Sequence of the second protein:
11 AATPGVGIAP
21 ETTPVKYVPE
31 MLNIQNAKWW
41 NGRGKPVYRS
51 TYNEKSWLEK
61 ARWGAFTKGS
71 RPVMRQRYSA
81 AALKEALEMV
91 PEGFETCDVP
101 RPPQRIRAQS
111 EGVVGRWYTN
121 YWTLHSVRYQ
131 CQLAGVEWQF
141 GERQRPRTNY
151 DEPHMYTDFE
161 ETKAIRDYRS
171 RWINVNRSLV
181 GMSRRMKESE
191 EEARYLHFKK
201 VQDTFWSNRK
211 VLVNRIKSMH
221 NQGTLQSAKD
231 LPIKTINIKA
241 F

Sequence of the first protein:
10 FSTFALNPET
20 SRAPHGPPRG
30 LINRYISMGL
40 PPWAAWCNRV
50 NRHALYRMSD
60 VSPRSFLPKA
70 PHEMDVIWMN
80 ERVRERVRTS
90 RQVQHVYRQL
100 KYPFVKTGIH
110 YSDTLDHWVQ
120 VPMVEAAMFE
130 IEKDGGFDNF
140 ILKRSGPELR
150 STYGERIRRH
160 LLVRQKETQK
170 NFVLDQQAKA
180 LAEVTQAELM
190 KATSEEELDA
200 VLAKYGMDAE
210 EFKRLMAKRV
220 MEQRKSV

Interface contacts:
Residue M31 in the second protein interacts with residue Q98 in the first protein (closest heavy-atom distance 4.5 Å).
Residue E152 in the second protein is in contact with residue T19 in the first protein (closest heavy-atom distance 4.8 Å).
Residue W57 in the second protein contacts residue Y55 in the first protein (closest heavy-atom distance 3.5 Å).
Residue R147 in the second protein interacts with residue S20 in the first protein (closest heavy-atom distance 4.1 Å).
Residue Y48 in the second protein contacts residue L66 in the first protein (closest heavy-atom distance 4.8 Å).
Residue P24 in the second protein is in contact with residue P67 in the first protein (closest heavy-atom distance 4.2 Å).
Residue Y150 in the second protein is in contact with residue E18 in the first protein (closest heavy-atom distance 4.1 Å).
Residue W63 in the second protein is in contact with residue V60 in the first protein (closest heavy-atom distance 4.3 Å).
Residue K60 in the second protein interacts with residue S61 in the first protein (closest heavy-atom distance 3.8 Å).
Residue A61 in the second protein is in contact with residue R51 in the first protein (closest heavy-atom distance 3.6 Å).
Residue W57 in the second protein is in contact with residue H52 in the first protein (closest heavy-atom distance 3.5 Å).
Residue Y156 in the second protein contacts residue P23 in the first protein (closest heavy-atom distance 4.1 Å).
Residue Y156 in the second protein contacts residue R28 in the first protein (closest heavy-atom distance 4.7 Å).
Residue V25 in the second protein is in contact with residue P67 in the first protein (closest heavy-atom distance 3.5 Å).
Residue M31 in the second protein interacts with residue R97 in the first protein (closest heavy-atom distance 2.9 Å).
Residue T148 in the second protein interacts with residue T19 in the first protein (closest heavy-atom distance 3.4 Å).
Residue Y150 in the second protein contacts residue P17 in the first protein (closest heavy-atom distance 3.5 Å).
Residue M31 in the second protein is in contact with residue L99 in the first protein (closest heavy-atom distance 3.8 Å).
Residue V28 in the second protein interacts with residue F65 in the first protein (closest heavy-atom distance 3.2 Å).
Residue K26 in the second protein interacts with residue Y101 in the first protein (closest heavy-atom distance 4.3 Å).
Residue A61 in the second protein interacts with residue Y55 in the first protein (closest heavy-atom distance 3.7 Å).
Residue R145 in the second protein contacts residue S20 in the first protein (closest heavy-atom distance 2.9 Å).
Residue D151 in the second protein contacts residue R21 in the first protein (closest heavy-atom distance 4.3 Å).
Residue Y150 in the second protein interacts with residue T19 in the first protein (closest heavy-atom distance 4.1 Å).
Residue P146 in the second protein is in contact with residue S20 in the first protein (closest heavy-atom distance 3.0 Å).
Residue E152 in the second protein contacts residue P23 in the first protein (closest heavy-atom distance 3.9 Å).
Residue E152 in the second protein is in contact with residue H24 in the first protein (closest heavy-atom distance 4.0 Å).
Residue V25 in the second protein interacts with residue F65 in the first protein (closest heavy-atom distance 3.8 Å).
Residue Y27 in the second protein is in contact with residue L99 in the first protein (closest heavy-atom distance 3.4 Å).
Residue T22 in the second protein interacts with residue Y101 in the first protein (closest heavy-atom distance 4.6 Å).
Residue V25 in the second protein contacts residue Y101 in the first protein (closest heavy-atom distance 2.5 Å).
Residue T148 in the second protein contacts residue S20 in the first protein (closest heavy-atom distance 3.1 Å).
Residue D151 in the second protein contacts residue S20 in the first protein (closest heavy-atom distance 3.0 Å).
Residue V25 in the second protein is in contact with residue L99 in the first protein (closest heavy-atom distance 3.6 Å).
Residue P24 in the second protein is in contact with residue Y101 in the first protein (closest heavy-atom distance 3.5 Å).
Residue F159 in the second protein contacts residue F13 in the first protein (closest heavy-atom distance 3.4 Å).
Residue N33 in the second protein contacts residue R97 in the first protein (closest heavy-atom distance 2.8 Å).
Residue D151 in the second protein is in contact with residue T19 in the first protein (closest heavy-atom distance 2.1 Å).
Residue K26 in the second protein contacts residue L99 in the first protein (closest heavy-atom distance 3.6 Å).
Residue V28 in the second protein contacts residue L99 in the first protein (closest heavy-atom distance 4.0 Å).
Residue E160 in the second protein interacts with residue R28 in the first protein (closest heavy-atom distance 4.8 Å).
Residue F159 in the second protein is in contact with residue H24 in the first protein (closest heavy-atom distance 3.8 Å).
Residue P153 in the second protein interacts with residue P23 in the first protein (closest heavy-atom distance 4.7 Å).
Residue K60 in the second protein is in contact with residue V60 in the first protein (closest heavy-atom distance 4.0 Å).
Residue K60 in the second protein contacts residue Y55 in the first protein (closest heavy-atom distance 3.8 Å).
Residue R145 in the second protein interacts with residue R21 in the first protein (closest heavy-atom distance 3.0 Å).
Residue L58 in the second protein contacts residue R51 in the first protein (closest heavy-atom distance 4.3 Å).
Residue R62 in the second protein is in contact with residue R51 in the first protein (closest heavy-atom distance 3.2 Å).
Residue L32 in the second protein contacts residue R97 in the first protein (closest heavy-atom distance 3.8 Å).
Residue Y156 in the second protein contacts residue H24 in the first protein (closest heavy-atom distance 4.1 Å).
Residue Y156 in the second protein is in contact with residue G25 in the first protein (closest heavy-atom distance 4.4 Å).
Residue E30 in the second protein interacts with residue R97 in the first protein (closest heavy-atom distance 3.0 Å).
Residue T148 in the second protein contacts residue E18 in the first protein (closest heavy-atom distance 3.5 Å).
Residue F159 in the second protein contacts residue R28 in the first protein (closest heavy-atom distance 4.2 Å).
Residue Y48 in the second protein is in contact with residue F65 in the first protein (closest heavy-atom distance 3.6 Å).
Residue T23 in the second protein interacts with residue Y101 in the first protein (closest heavy-atom distance 3.7 Å).
Residue W57 in the second protein contacts residue R51 in the first protein (closest heavy-atom distance 3.8 Å).

The following describes two proteins that form a bound complex.